Contacts between the two chains:
Residue M58 in the second protein interacts with residue F16 in the first protein (closest heavy-atom distance 4.3 Å).
Residue W211 in the second protein is in contact with residue F49 in the first protein (closest heavy-atom distance 3.5 Å).
Residue Y235 in the second protein contacts residue R50 in the first protein (closest heavy-atom distance 3.4 Å).
Residue W211 in the second protein is in contact with residue S51 in the first protein (closest heavy-atom distance 3.4 Å).
Residue T36 in the second protein contacts residue F16 in the first protein (closest heavy-atom distance 3.5 Å).
Residue Y235 in the second protein interacts with residue C52 in the first protein (closest heavy-atom distance 2.8 Å).
Residue N216 in the second protein interacts with residue E9 in the first protein (closest heavy-atom distance 3.4 Å).
Residue M214 in the second protein is in contact with residue C48 in the first protein (closest heavy-atom distance 4.6 Å).
Residue L238 in the second protein is in contact with residue D53 in the first protein (closest heavy-atom distance 3.8 Å).
Residue L238 in the second protein contacts residue R50 in the first protein (closest heavy-atom distance 4.5 Å).
Residue R95 in the second protein interacts with residue D12 in the first protein (closest heavy-atom distance 4.5 Å).
Residue R95 in the second protein is in contact with residue A13 in the first protein (closest heavy-atom distance 4.3 Å).
Residue N185 in the second protein is in contact with residue G1 in the first protein (closest heavy-atom distance 4.0 Å).
Residue W32 in the second protein interacts with residue V17 in the first protein (closest heavy-atom distance 4.0 Å).
Residue V237 in the second protein interacts with residue S51 in the first protein (closest heavy-atom distance 3.5 Å).
Residue M162 in the second protein interacts with residue S51 in the first protein (closest heavy-atom distance 4.6 Å).
Residue T157 in the second protein interacts with residue A13 in the first protein (closest heavy-atom distance 3.9 Å).
Residue F233 in the second protein is in contact with residue L10 in the first protein (closest heavy-atom distance 4.3 Å).
Residue Y235 in the second protein contacts residue C48 in the first protein (closest heavy-atom distance 4.7 Å).
Residue Y235 in the second protein is in contact with residue S51 in the first protein (closest heavy-atom distance 3.6 Å).
Residue R95 in the second protein interacts with residue E9 in the first protein (closest heavy-atom distance 4.6 Å).
Residue W32 in the second protein contacts residue R21 in the first protein (closest heavy-atom distance 3.2 Å).
Residue Y235 in the second protein interacts with residue L57 in the first protein (closest heavy-atom distance 4.0 Å).
Residue Y235 in the second protein interacts with residue L10 in the first protein (closest heavy-atom distance 4.4 Å).
Residue P236 in the second protein is in contact with residue S51 in the first protein (closest heavy-atom distance 2.9 Å).
Residue L33 in the second protein is in contact with residue R21 in the first protein (closest heavy-atom distance 4.6 Å).
Residue F233 in the second protein contacts residue C6 in the first protein (closest heavy-atom distance 4.0 Å).
Residue K34 in the second protein is in contact with residue R21 in the first protein (closest heavy-atom distance 3.7 Å).
Residue N216 in the second protein interacts with residue L5 in the first protein (closest heavy-atom distance 4.8 Å).
Residue W211 in the second protein is in contact with residue R50 in the first protein (closest heavy-atom distance 3.5 Å).
Residue K156 in the second protein is in contact with residue E9 in the first protein (closest heavy-atom distance 4.2 Å).
Residue W211 in the second protein is in contact with residue C47 in the first protein (closest heavy-atom distance 3.2 Å).
Residue E186 in the second protein contacts residue G1 in the first protein (closest heavy-atom distance 4.3 Å).
Residue R95 in the second protein contacts residue F16 in the first protein (closest heavy-atom distance 3.6 Å).
Residue K34 in the second protein contacts residue V17 in the first protein (closest heavy-atom distance 4.7 Å).
Residue L238 in the second protein interacts with residue C52 in the first protein (closest heavy-atom distance 2.8 Å).
Residue F233 in the second protein contacts residue E9 in the first protein (closest heavy-atom distance 3.5 Å).
Residue W211 in the second protein interacts with residue C48 in the first protein (closest heavy-atom distance 3.5 Å).
Residue M58 in the second protein interacts with residue A13 in the first protein (closest heavy-atom distance 3.8 Å).
Residue K34 in the second protein contacts residue F16 in the first protein (closest heavy-atom distance 2.8 Å).
Residue E56 in the second protein interacts with residue F16 in the first protein (closest heavy-atom distance 4.7 Å).
Residue V237 in the second protein contacts residue L57 in the first protein (closest heavy-atom distance 4.9 Å).
Residue K34 in the second protein interacts with residue D20 in the first protein (closest heavy-atom distance 4.2 Å).
Residue Y235 in the second protein contacts residue C47 in the first protein (closest heavy-atom distance 2.6 Å).
Residue G215 in the second protein contacts residue G1 in the first protein (closest heavy-atom distance 4.2 Å).
Residue V237 in the second protein contacts residue C52 in the first protein (closest heavy-atom distance 3.5 Å).
Residue V237 in the second protein contacts residue L54 in the first protein (closest heavy-atom distance 4.0 Å).
Residue P236 in the second protein is in contact with residue C52 in the first protein (closest heavy-atom distance 4.8 Å).
Residue V237 in the second protein is in contact with residue D53 in the first protein (closest heavy-atom distance 3.5 Å).
Residue W211 in the second protein contacts residue C52 in the first protein (closest heavy-atom distance 5.0 Å).
Residue L238 in the second protein interacts with residue S51 in the first protein (closest heavy-atom distance 3.4 Å).
Residue M58 in the second protein contacts residue V17 in the first protein (closest heavy-atom distance 4.0 Å).
Residue Y235 in the second protein is in contact with residue C6 in the first protein (closest heavy-atom distance 4.7 Å).
Residue M214 in the second protein is in contact with residue G1 in the first protein (closest heavy-atom distance 3.2 Å).
Residue N185 in the second protein interacts with residue P2 in the first protein (closest heavy-atom distance 4.8 Å).
Residue M214 in the second protein interacts with residue C6 in the first protein (closest heavy-atom distance 3.5 Å).
Residue M214 in the second protein contacts residue P2 in the first protein (closest heavy-atom distance 4.2 Å).

Sequence of the first protein:
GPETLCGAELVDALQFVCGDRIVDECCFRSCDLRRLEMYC

The following describes two proteins that form a bound complex.

Sequence of the second protein:
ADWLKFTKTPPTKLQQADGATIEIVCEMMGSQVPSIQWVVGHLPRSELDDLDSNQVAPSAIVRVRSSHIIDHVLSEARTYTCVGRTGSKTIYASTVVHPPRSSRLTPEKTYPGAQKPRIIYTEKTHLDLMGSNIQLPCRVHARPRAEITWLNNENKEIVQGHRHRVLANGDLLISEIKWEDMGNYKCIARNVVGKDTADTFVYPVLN